Sequence of protein 1:
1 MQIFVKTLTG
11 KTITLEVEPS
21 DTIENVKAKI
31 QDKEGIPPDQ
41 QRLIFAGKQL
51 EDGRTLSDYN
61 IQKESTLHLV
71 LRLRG

Sequence of protein 2:
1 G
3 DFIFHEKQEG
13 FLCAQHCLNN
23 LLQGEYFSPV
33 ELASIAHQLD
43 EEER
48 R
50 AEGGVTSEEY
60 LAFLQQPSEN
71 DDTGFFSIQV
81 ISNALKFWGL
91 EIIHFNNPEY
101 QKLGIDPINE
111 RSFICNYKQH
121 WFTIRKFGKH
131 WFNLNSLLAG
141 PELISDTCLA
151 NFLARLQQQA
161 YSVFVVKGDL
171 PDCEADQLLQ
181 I

Interface contacts:
Residue R48 in protein 2 is in contact with residue K6 in protein 1 (closest heavy-atom distance 4.2 Å).
Residue W121 in protein 2 is in contact with residue G75 in protein 1 (closest heavy-atom distance 3.3 Å).
Residue S67 in protein 2 contacts residue R74 in protein 1 (closest heavy-atom distance 3.9 Å).
Residue G52 in protein 2 contacts residue A46 in protein 1 (closest heavy-atom distance 4.0 Å).
Residue E58 in protein 2 interacts with residue K48 in protein 1 (closest heavy-atom distance 4.1 Å).
Residue E45 in protein 2 is in contact with residue V70 in protein 1 (closest heavy-atom distance 3.8 Å).
Residue H94 in protein 2 interacts with residue I36 in protein 1 (closest heavy-atom distance 3.9 Å).
Residue D71 in protein 2 is in contact with residue R74 in protein 1 (closest heavy-atom distance 2.9 Å).
Residue I78 in protein 2 contacts residue L71 in protein 1 (closest heavy-atom distance 3.9 Å).
Residue S77 in protein 2 is in contact with residue R74 in protein 1 (closest heavy-atom distance 3.7 Å).
Residue Q79 in protein 2 contacts residue V70 in protein 1 (closest heavy-atom distance 3.4 Å).
Residue Q119 in protein 2 is in contact with residue G75 in protein 1 (closest heavy-atom distance 3.3 Å).
Residue E51 in protein 2 contacts residue H68 in protein 1 (closest heavy-atom distance 4.2 Å).
Residue Q79 in protein 2 interacts with residue L71 in protein 1 (closest heavy-atom distance 2.9 Å).
Residue F164 in protein 2 is in contact with residue L73 in protein 1 (closest heavy-atom distance 3.7 Å).
Residue E68 in protein 2 interacts with residue R72 in protein 1 (closest heavy-atom distance 3.2 Å).
Residue Q119 in protein 2 interacts with residue R74 in protein 1 (closest heavy-atom distance 3.4 Å).
Residue R48 in protein 2 is in contact with residue H68 in protein 1 (closest heavy-atom distance 3.3 Å).
Residue P98 in protein 2 interacts with residue D32 in protein 1 (closest heavy-atom distance 3.3 Å).
Residue N97 in protein 2 is in contact with residue E34 in protein 1 (closest heavy-atom distance 3.5 Å).
Residue F62 in protein 2 contacts residue Q49 in protein 1 (closest heavy-atom distance 4.0 Å).
Residue N96 in protein 2 interacts with residue G35 in protein 1 (closest heavy-atom distance 3.1 Å).
Residue S162 in protein 2 contacts residue L73 in protein 1 (closest heavy-atom distance 4.1 Å).
Residue I78 in protein 2 interacts with residue L73 in protein 1 (closest heavy-atom distance 2.9 Å).
Residue Q65 in protein 2 contacts residue Q49 in protein 1 (closest heavy-atom distance 3.1 Å).
Residue G52 in protein 2 contacts residue G47 in protein 1 (closest heavy-atom distance 3.8 Å).
Residue E58 in protein 2 contacts residue G47 in protein 1 (closest heavy-atom distance 4.0 Å).
Residue E45 in protein 2 contacts residue R42 in protein 1 (closest heavy-atom distance 2.9 Å).
Residue E44 in protein 2 contacts residue L8 in protein 1 (closest heavy-atom distance 4.0 Å).
Residue N83 in protein 2 contacts residue T9 in protein 1 (closest heavy-atom distance 4.1 Å).
Residue R48 in protein 2 interacts with residue G47 in protein 1 (closest heavy-atom distance 3.9 Å).
Residue N116 in protein 2 is in contact with residue L73 in protein 1 (closest heavy-atom distance 4.0 Å).
Residue L41 in protein 2 contacts residue L8 in protein 1 (closest heavy-atom distance 4.1 Å).
Residue N116 in protein 2 contacts residue R74 in protein 1 (closest heavy-atom distance 3.1 Å).
Residue Q65 in protein 2 interacts with residue R42 in protein 1 (closest heavy-atom distance 3.6 Å).
Residue S162 in protein 2 contacts residue Q40 in protein 1 (closest heavy-atom distance 3.3 Å).
Residue K86 in protein 2 is in contact with residue T9 in protein 1 (closest heavy-atom distance 3.0 Å).
Residue W121 in protein 2 contacts residue R74 in protein 1 (closest heavy-atom distance 4.1 Å).
Residue P98 in protein 2 interacts with residue G35 in protein 1 (closest heavy-atom distance 3.5 Å).
Residue F75 in protein 2 interacts with residue G75 in protein 1 (closest heavy-atom distance 3.3 Å).
Residue H94 in protein 2 interacts with residue G35 in protein 1 (closest heavy-atom distance 4.2 Å).
Residue Q79 in protein 2 is in contact with residue L8 in protein 1 (closest heavy-atom distance 3.9 Å).
Residue E68 in protein 2 is in contact with residue R74 in protein 1 (closest heavy-atom distance 3.6 Å).
Residue C15 in protein 2 is in contact with residue G75 in protein 1 (closest heavy-atom distance 3.5 Å).
Residue F76 in protein 2 contacts residue R74 in protein 1 (closest heavy-atom distance 3.5 Å).
Residue P98 in protein 2 contacts residue K33 in protein 1 (closest heavy-atom distance 3.3 Å).
Residue F76 in protein 2 interacts with residue G75 in protein 1 (closest heavy-atom distance 3.1 Å).
Residue H94 in protein 2 interacts with residue Q40 in protein 1 (closest heavy-atom distance 3.1 Å).
Residue Q79 in protein 2 is in contact with residue T9 in protein 1 (closest heavy-atom distance 4.2 Å).
Residue S77 in protein 2 is in contact with residue L73 in protein 1 (closest heavy-atom distance 3.1 Å).
Residue F75 in protein 2 contacts residue R74 in protein 1 (closest heavy-atom distance 3.9 Å).
Residue E99 in protein 2 contacts residue K33 in protein 1 (closest heavy-atom distance 3.7 Å).
Residue H94 in protein 2 contacts residue P37 in protein 1 (closest heavy-atom distance 4.0 Å).
Residue P98 in protein 2 is in contact with residue E34 in protein 1 (closest heavy-atom distance 3.4 Å).
Residue H120 in protein 2 interacts with residue G75 in protein 1 (closest heavy-atom distance 4.2 Å).
Residue E68 in protein 2 is in contact with residue R42 in protein 1 (closest heavy-atom distance 3.4 Å).
Residue E45 in protein 2 interacts with residue I44 in protein 1 (closest heavy-atom distance 4.1 Å).
Residue W121 in protein 2 interacts with residue L73 in protein 1 (closest heavy-atom distance 3.7 Å).
Residue S82 in protein 2 is in contact with residue T9 in protein 1 (closest heavy-atom distance 3.8 Å).
Residue N116 in protein 2 interacts with residue G75 in protein 1 (closest heavy-atom distance 4.0 Å).

These two protein chains interact to form a complex.